Residue-level contacts at the interface:
Residue D319 in the second protein contacts residue S15 in the first protein (closest heavy-atom distance 3.1 Å).
Residue P318 in the second protein is in contact with residue E4 in the first protein (closest heavy-atom distance 3.6 Å).
Residue S440 in the second protein contacts residue V182 in the first protein (closest heavy-atom distance 3.6 Å).
Residue T383 in the second protein contacts residue E108 in the first protein (closest heavy-atom distance 3.9 Å).
Residue R396 in the second protein contacts residue I59 in the first protein (closest heavy-atom distance 3.5 Å).
Residue L385 in the second protein contacts residue L6 in the first protein (closest heavy-atom distance 3.5 Å).
Residue N320 in the second protein is in contact with residue P13 in the first protein (closest heavy-atom distance 2.7 Å).
Residue L385 in the second protein is in contact with residue Y12 in the first protein (closest heavy-atom distance 4.0 Å).
Residue L1289 in the second protein contacts residue H193 in the first protein (closest heavy-atom distance 3.5 Å).
Residue T316 in the second protein is in contact with residue E4 in the first protein (closest heavy-atom distance 3.8 Å).
Residue L1289 in the second protein is in contact with residue L192 in the first protein (closest heavy-atom distance 3.8 Å).
Residue D319 in the second protein interacts with residue G14 in the first protein (closest heavy-atom distance 3.6 Å).
Residue F389 in the second protein contacts residue Y12 in the first protein (closest heavy-atom distance 4.3 Å).
Residue L324 in the second protein interacts with residue Y12 in the first protein (closest heavy-atom distance 3.6 Å).
Residue S441 in the second protein interacts with residue R87 in the first protein (closest heavy-atom distance 3.4 Å).
Residue Y1292 in the second protein contacts residue H193 in the first protein (closest heavy-atom distance 3.7 Å).
Residue S440 in the second protein contacts residue I84 in the first protein (closest heavy-atom distance 3.4 Å).
Residue L385 in the second protein interacts with residue S10 in the first protein (closest heavy-atom distance 3.8 Å).
Residue S323 in the second protein interacts with residue Y12 in the first protein (closest heavy-atom distance 3.7 Å).
Residue Y400 in the second protein is in contact with residue R87 in the first protein (closest heavy-atom distance 4.3 Å).
Residue P318 in the second protein is in contact with residue S15 in the first protein (closest heavy-atom distance 3.9 Å).
Residue R392 in the second protein interacts with residue Y52 in the first protein (closest heavy-atom distance 4.0 Å).
Residue R396 in the second protein interacts with residue T63 in the first protein (closest heavy-atom distance 3.9 Å).
Residue Y1292 in the second protein is in contact with residue L195 in the first protein (closest heavy-atom distance 3.6 Å).
Residue S440 in the second protein interacts with residue R91 in the first protein (closest heavy-atom distance 2.8 Å).
Residue L1286 in the second protein is in contact with residue K185 in the first protein (closest heavy-atom distance 3.8 Å).
Residue S317 in the second protein is in contact with residue H3 in the first protein (closest heavy-atom distance 3.0 Å).
Residue F389 in the second protein is in contact with residue L104 in the first protein (closest heavy-atom distance 3.6 Å).
Residue L385 in the second protein is in contact with residue L7 in the first protein (closest heavy-atom distance 3.7 Å).
Residue P318 in the second protein interacts with residue I16 in the first protein (closest heavy-atom distance 4.2 Å).
Residue R1603 in the second protein interacts with residue H390 in the first protein (closest heavy-atom distance 3.4 Å).
Residue S441 in the second protein is in contact with residue R91 in the first protein (closest heavy-atom distance 3.5 Å).
Residue P318 in the second protein contacts residue P13 in the first protein (closest heavy-atom distance 4.2 Å).
Residue T383 in the second protein interacts with residue H3 in the first protein (closest heavy-atom distance 3.2 Å).
Residue N442 in the second protein is in contact with residue R91 in the first protein (closest heavy-atom distance 4.2 Å).
Residue P318 in the second protein is in contact with residue G14 in the first protein (closest heavy-atom distance 3.3 Å).
Residue N320 in the second protein is in contact with residue L7 in the first protein (closest heavy-atom distance 3.1 Å).
Residue R392 in the second protein contacts residue T56 in the first protein (closest heavy-atom distance 3.8 Å).
Residue T316 in the second protein interacts with residue H3 in the first protein (closest heavy-atom distance 3.9 Å).
Residue F389 in the second protein interacts with residue R101 in the first protein (closest heavy-atom distance 3.6 Å).
Residue S317 in the second protein contacts residue E4 in the first protein (closest heavy-atom distance 3.4 Å).
Residue R1603 in the second protein interacts with residue A386 in the first protein (closest heavy-atom distance 2.9 Å).
Residue F389 in the second protein interacts with residue Y52 in the first protein (closest heavy-atom distance 4.1 Å).
Residue S323 in the second protein contacts residue P13 in the first protein (closest heavy-atom distance 3.3 Å).
Residue N320 in the second protein contacts residue Y12 in the first protein (closest heavy-atom distance 2.8 Å).
Residue D319 in the second protein is in contact with residue P13 in the first protein (closest heavy-atom distance 2.8 Å).
Residue L382 in the second protein interacts with residue E108 in the first protein (closest heavy-atom distance 3.9 Å).
Residue L1286 in the second protein interacts with residue A189 in the first protein (closest heavy-atom distance 3.7 Å).
Residue E443 in the second protein is in contact with residue R91 in the first protein (closest heavy-atom distance 3.0 Å).
Residue R392 in the second protein is in contact with residue L97 in the first protein (closest heavy-atom distance 3.7 Å).
Residue N320 in the second protein contacts residue F17 in the first protein (closest heavy-atom distance 4.0 Å).
Residue L324 in the second protein contacts residue L7 in the first protein (closest heavy-atom distance 4.4 Å).
Residue R1603 in the second protein is in contact with residue V387 in the first protein (closest heavy-atom distance 3.5 Å).
Residue R392 in the second protein is in contact with residue I59 in the first protein (closest heavy-atom distance 3.3 Å).
Residue S317 in the second protein interacts with residue L7 in the first protein (closest heavy-atom distance 3.8 Å).
Residue R392 in the second protein contacts residue R101 in the first protein (closest heavy-atom distance 3.0 Å).
Residue N320 in the second protein interacts with residue S10 in the first protein (closest heavy-atom distance 4.2 Å).
Residue S440 in the second protein interacts with residue A88 in the first protein (closest heavy-atom distance 4.4 Å).
Residue G1604 in the second protein contacts residue H390 in the first protein (closest heavy-atom distance 3.7 Å).
Residue N439 in the second protein contacts residue K185 in the first protein (closest heavy-atom distance 3.3 Å).

Sequence of the second protein:
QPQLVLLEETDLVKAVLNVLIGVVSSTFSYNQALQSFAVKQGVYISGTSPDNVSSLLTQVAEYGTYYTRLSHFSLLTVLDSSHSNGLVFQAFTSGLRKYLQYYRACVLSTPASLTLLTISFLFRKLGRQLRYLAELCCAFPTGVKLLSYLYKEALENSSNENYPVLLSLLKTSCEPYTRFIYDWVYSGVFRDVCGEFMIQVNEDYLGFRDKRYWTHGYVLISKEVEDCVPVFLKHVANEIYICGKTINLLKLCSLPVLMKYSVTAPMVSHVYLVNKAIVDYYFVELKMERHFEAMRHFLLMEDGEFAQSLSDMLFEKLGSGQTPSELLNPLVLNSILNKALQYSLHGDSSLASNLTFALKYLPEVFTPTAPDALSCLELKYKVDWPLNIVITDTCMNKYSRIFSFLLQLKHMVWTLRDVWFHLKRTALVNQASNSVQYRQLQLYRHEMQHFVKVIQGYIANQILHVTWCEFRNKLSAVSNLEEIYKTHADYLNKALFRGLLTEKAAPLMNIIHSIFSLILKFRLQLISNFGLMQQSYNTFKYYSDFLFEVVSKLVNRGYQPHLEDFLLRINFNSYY

Sequence of the first protein:
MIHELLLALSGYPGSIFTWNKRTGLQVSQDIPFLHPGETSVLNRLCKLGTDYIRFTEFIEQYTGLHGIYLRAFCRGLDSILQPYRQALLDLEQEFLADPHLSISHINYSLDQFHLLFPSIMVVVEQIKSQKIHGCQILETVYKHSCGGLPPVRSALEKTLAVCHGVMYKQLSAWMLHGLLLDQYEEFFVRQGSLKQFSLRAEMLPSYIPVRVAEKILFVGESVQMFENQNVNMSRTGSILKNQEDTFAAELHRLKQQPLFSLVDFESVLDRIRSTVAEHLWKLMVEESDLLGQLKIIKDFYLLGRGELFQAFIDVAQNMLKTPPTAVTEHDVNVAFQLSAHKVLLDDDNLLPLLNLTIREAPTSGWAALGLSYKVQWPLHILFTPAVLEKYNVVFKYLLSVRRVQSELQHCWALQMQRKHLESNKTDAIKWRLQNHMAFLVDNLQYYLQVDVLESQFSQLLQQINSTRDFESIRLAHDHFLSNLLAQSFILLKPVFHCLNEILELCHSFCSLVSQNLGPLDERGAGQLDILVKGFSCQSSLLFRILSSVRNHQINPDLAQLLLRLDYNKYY

This data describes a binding interaction between two proteins.